This data describes a binding interaction between two proteins.

Interface contacts:
Residue R444 in the first protein contacts residue L12 in the second protein (closest heavy-atom distance 3.5 Å).
Residue I452 in the first protein interacts with residue I8 in the second protein (closest heavy-atom distance 3.6 Å).
Residue C425 in the first protein contacts residue I3 in the second protein (closest heavy-atom distance 4.5 Å).
Residue A448 in the first protein interacts with residue I8 in the second protein (closest heavy-atom distance 3.9 Å).
Residue K415 in the first protein contacts residue D13 in the second protein (closest heavy-atom distance 4.2 Å).
Residue R455 in the first protein contacts residue D7 in the second protein (closest heavy-atom distance 2.6 Å).
Residue R419 in the first protein interacts with residue D6 in the second protein (closest heavy-atom distance 4.2 Å).
Residue K415 in the first protein is in contact with residue L9 in the second protein (closest heavy-atom distance 4.0 Å).
Residue R455 in the first protein contacts residue I8 in the second protein (closest heavy-atom distance 3.8 Å).
Residue R444 in the first protein contacts residue E15 in the second protein (closest heavy-atom distance 3.4 Å).
Residue D414 in the first protein contacts residue L12 in the second protein (closest heavy-atom distance 4.9 Å).
Residue R419 in the first protein contacts residue I5 in the second protein (closest heavy-atom distance 4.2 Å).
Residue A422 in the first protein interacts with residue I5 in the second protein (closest heavy-atom distance 3.9 Å).
Residue A445 in the first protein interacts with residue L12 in the second protein (closest heavy-atom distance 3.9 Å).
Residue R419 in the first protein is in contact with residue L9 in the second protein (closest heavy-atom distance 3.5 Å).
Residue A422 in the first protein is in contact with residue I3 in the second protein (closest heavy-atom distance 4.4 Å).
Residue I452 in the first protein contacts residue I5 in the second protein (closest heavy-atom distance 3.8 Å).
Residue Q442 in the first protein interacts with residue L12 in the second protein (closest heavy-atom distance 4.7 Å).
Residue K451 in the first protein contacts residue I8 in the second protein (closest heavy-atom distance 4.1 Å).
Residue A456 in the first protein is in contact with residue I3 in the second protein (closest heavy-atom distance 3.9 Å).
Residue K451 in the first protein interacts with residue E11 in the second protein (closest heavy-atom distance 2.8 Å).
Residue A448 in the first protein contacts residue L12 in the second protein (closest heavy-atom distance 4.6 Å).
Residue R455 in the first protein contacts residue I5 in the second protein (closest heavy-atom distance 4.4 Å).
Residue R455 in the first protein is in contact with residue I3 in the second protein (closest heavy-atom distance 4.4 Å).
Residue L418 in the first protein contacts residue L9 in the second protein (closest heavy-atom distance 4.0 Å).
Residue L418 in the first protein is in contact with residue L12 in the second protein (closest heavy-atom distance 3.8 Å).
Residue R455 in the first protein contacts residue N4 in the second protein (closest heavy-atom distance 2.8 Å).
Residue S426 in the first protein is in contact with residue I3 in the second protein (closest heavy-atom distance 4.0 Å).
Residue L418 in the first protein contacts residue I5 in the second protein (closest heavy-atom distance 3.9 Å).

Sequence of the second protein:
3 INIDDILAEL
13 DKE

Sequence of the first protein:
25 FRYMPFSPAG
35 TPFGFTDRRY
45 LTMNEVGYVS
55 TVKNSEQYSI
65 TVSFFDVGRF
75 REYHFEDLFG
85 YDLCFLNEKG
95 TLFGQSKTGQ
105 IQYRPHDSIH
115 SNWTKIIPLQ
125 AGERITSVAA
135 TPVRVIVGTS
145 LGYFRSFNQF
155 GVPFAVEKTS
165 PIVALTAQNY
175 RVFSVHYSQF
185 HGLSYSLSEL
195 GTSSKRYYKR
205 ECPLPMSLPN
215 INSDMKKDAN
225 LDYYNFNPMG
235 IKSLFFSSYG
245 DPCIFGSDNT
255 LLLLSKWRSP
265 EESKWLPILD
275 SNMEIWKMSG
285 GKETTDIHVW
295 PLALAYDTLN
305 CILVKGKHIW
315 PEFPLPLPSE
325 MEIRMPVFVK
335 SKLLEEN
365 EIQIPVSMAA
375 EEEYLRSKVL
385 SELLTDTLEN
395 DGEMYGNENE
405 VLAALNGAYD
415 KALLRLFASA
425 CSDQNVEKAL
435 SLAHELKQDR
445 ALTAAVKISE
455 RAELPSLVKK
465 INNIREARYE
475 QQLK